Sequence of the first protein:
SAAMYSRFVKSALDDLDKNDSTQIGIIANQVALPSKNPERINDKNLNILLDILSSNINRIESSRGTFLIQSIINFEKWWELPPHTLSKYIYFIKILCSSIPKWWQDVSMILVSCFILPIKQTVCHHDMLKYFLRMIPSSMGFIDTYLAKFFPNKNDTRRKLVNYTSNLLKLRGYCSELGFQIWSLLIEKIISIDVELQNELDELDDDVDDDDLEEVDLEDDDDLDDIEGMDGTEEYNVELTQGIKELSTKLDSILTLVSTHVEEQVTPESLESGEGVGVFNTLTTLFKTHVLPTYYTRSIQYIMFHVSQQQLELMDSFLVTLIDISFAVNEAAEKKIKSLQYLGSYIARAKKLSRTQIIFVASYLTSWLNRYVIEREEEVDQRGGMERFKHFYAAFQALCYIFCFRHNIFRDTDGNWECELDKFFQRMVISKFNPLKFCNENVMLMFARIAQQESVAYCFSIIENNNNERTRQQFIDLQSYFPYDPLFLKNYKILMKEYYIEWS

Contacts between the two chains:
Residue E468 in the first protein interacts with residue E112 in the second protein (closest heavy-atom distance 4.7 Å).

Sequence of the second protein:
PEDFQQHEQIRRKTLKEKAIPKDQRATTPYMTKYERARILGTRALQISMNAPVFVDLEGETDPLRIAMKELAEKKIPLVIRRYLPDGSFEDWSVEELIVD

These two protein chains interact to form a complex.